Sequence of the first protein:
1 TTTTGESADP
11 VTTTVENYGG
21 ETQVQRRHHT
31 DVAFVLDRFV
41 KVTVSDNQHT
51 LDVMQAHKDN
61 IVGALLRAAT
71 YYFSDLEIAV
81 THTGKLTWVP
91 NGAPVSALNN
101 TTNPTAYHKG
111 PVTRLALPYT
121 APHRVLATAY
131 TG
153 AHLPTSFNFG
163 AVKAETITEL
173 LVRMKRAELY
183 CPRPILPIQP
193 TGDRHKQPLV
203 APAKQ

Sequence of the second protein:
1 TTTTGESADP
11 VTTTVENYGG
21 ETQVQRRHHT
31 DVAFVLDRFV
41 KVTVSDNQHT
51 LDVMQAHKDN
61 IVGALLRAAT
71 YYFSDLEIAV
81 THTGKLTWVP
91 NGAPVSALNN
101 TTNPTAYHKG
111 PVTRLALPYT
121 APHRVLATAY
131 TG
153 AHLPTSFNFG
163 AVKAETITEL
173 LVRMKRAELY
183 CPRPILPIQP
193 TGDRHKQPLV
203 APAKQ

Contacts between the two chains:
Residue G162 in the first protein contacts residue V202 in the second protein (closest heavy-atom distance 3.8 Å).
Residue N160 in the first protein contacts residue P204 in the second protein (closest heavy-atom distance 4.6 Å).
Residue P156 in the first protein is in contact with residue P204 in the second protein (closest heavy-atom distance 4.0 Å).
Residue A93 in the first protein interacts with residue L201 in the second protein (closest heavy-atom distance 3.6 Å).
Residue P90 in the first protein is in contact with residue V202 in the second protein (closest heavy-atom distance 5.0 Å).
Residue P94 in the first protein contacts residue Q199 in the second protein (closest heavy-atom distance 3.2 Å).
Residue T157 in the first protein is in contact with residue A203 in the second protein (closest heavy-atom distance 3.4 Å).
Residue D52 in the first protein interacts with residue P204 in the second protein (closest heavy-atom distance 4.1 Å).
Residue Q55 in the first protein contacts residue A205 in the second protein (closest heavy-atom distance 4.1 Å).
Residue L98 in the first protein is in contact with residue V202 in the second protein (closest heavy-atom distance 4.3 Å).
Residue T50 in the first protein interacts with residue A203 in the second protein (closest heavy-atom distance 2.5 Å).
Residue T102 in the first protein interacts with residue K41 in the second protein (closest heavy-atom distance 4.6 Å).
Residue T101 in the first protein interacts with residue K41 in the second protein (closest heavy-atom distance 4.1 Å).
Residue Y107 in the first protein interacts with residue L173 in the second protein (closest heavy-atom distance 2.9 Å).
Residue T101 in the first protein interacts with residue L173 in the second protein (closest heavy-atom distance 4.4 Å).
Residue T102 in the first protein interacts with residue R38 in the second protein (closest heavy-atom distance 3.8 Å).
Residue Y107 in the first protein contacts residue E171 in the second protein (closest heavy-atom distance 3.3 Å).
Residue G92 in the first protein interacts with residue L201 in the second protein (closest heavy-atom distance 3.6 Å).
Residue K85 in the first protein interacts with residue E171 in the second protein (closest heavy-atom distance 2.7 Å).
Residue N160 in the first protein interacts with residue V202 in the second protein (closest heavy-atom distance 3.6 Å).
Residue T102 in the first protein is in contact with residue N60 in the second protein (closest heavy-atom distance 2.8 Å).
Residue P94 in the first protein contacts residue L201 in the second protein (closest heavy-atom distance 3.3 Å).
Residue A93 in the first protein contacts residue V202 in the second protein (closest heavy-atom distance 2.8 Å).
Residue A93 in the first protein is in contact with residue P200 in the second protein (closest heavy-atom distance 4.7 Å).
Residue P94 in the first protein interacts with residue V202 in the second protein (closest heavy-atom distance 4.5 Å).
Residue Q55 in the first protein is in contact with residue Q207 in the second protein (closest heavy-atom distance 4.4 Å).
Residue Y107 in the first protein is in contact with residue T81 in the second protein (closest heavy-atom distance 4.7 Å).
Residue V95 in the first protein is in contact with residue P200 in the second protein (closest heavy-atom distance 2.8 Å).
Residue T50 in the first protein contacts residue P204 in the second protein (closest heavy-atom distance 3.5 Å).
Residue N160 in the first protein contacts residue A203 in the second protein (closest heavy-atom distance 4.5 Å).
Residue Y107 in the first protein contacts residue P111 in the second protein (closest heavy-atom distance 4.9 Å).
Residue Y107 in the first protein interacts with residue V112 in the second protein (closest heavy-atom distance 3.3 Å).
Residue T50 in the first protein interacts with residue V202 in the second protein (closest heavy-atom distance 3.8 Å).
Residue A163 in the first protein is in contact with residue V202 in the second protein (closest heavy-atom distance 3.5 Å).
Residue K85 in the first protein contacts residue K41 in the second protein (closest heavy-atom distance 4.3 Å).
Residue H108 in the first protein contacts residue P111 in the second protein (closest heavy-atom distance 4.7 Å).
Residue T102 in the first protein interacts with residue I61 in the second protein (closest heavy-atom distance 3.7 Å).
Residue T102 in the first protein interacts with residue F39 in the second protein (closest heavy-atom distance 3.0 Å).
Residue G92 in the first protein contacts residue V202 in the second protein (closest heavy-atom distance 4.6 Å).
Residue T157 in the first protein contacts residue V202 in the second protein (closest heavy-atom distance 3.9 Å).
Residue T102 in the first protein interacts with residue V62 in the second protein (closest heavy-atom distance 4.0 Å).
Residue V89 in the first protein interacts with residue V202 in the second protein (closest heavy-atom distance 3.8 Å).
Residue S96 in the first protein contacts residue Q199 in the second protein (closest heavy-atom distance 3.9 Å).
Residue T102 in the first protein is in contact with residue V40 in the second protein (closest heavy-atom distance 3.5 Å).
Residue V95 in the first protein is in contact with residue V202 in the second protein (closest heavy-atom distance 4.0 Å).
Residue V95 in the first protein is in contact with residue L201 in the second protein (closest heavy-atom distance 3.9 Å).
Residue P94 in the first protein is in contact with residue P200 in the second protein (closest heavy-atom distance 3.5 Å).
Residue T50 in the first protein contacts residue A205 in the second protein (closest heavy-atom distance 4.7 Å).
Residue L155 in the first protein is in contact with residue P204 in the second protein (closest heavy-atom distance 4.3 Å).
Residue T101 in the first protein is in contact with residue F39 in the second protein (closest heavy-atom distance 4.9 Å).
Residue T157 in the first protein interacts with residue L201 in the second protein (closest heavy-atom distance 4.9 Å).
Residue S96 in the first protein is in contact with residue P200 in the second protein (closest heavy-atom distance 4.5 Å).
Residue T157 in the first protein interacts with residue P204 in the second protein (closest heavy-atom distance 3.0 Å).

These two protein chains interact to form a complex.